These two protein chains interact to form a complex.

Residue-level contacts at the interface:
Residue Y59 in the second protein interacts with residue E1 in the first protein (closest heavy-atom distance 3.6 Å).
Residue Y7 in the second protein is in contact with residue L2 in the first protein (closest heavy-atom distance 3.5 Å).
Residue D77 in the second protein contacts residue T9 in the first protein (closest heavy-atom distance 3.3 Å).
Residue W147 in the second protein contacts residue L8 in the first protein (closest heavy-atom distance 3.4 Å).
Residue D77 in the second protein is in contact with residue L8 in the first protein (closest heavy-atom distance 4.5 Å).
Residue Y171 in the second protein is in contact with residue E1 in the first protein (closest heavy-atom distance 3.3 Å).
Residue W147 in the second protein is in contact with residue T9 in the first protein (closest heavy-atom distance 2.8 Å).
Residue H70 in the second protein interacts with residue A3 in the first protein (closest heavy-atom distance 3.4 Å).
Residue H114 in the second protein is in contact with residue G6 in the first protein (closest heavy-atom distance 5.0 Å).
Residue K66 in the second protein contacts residue L2 in the first protein (closest heavy-atom distance 3.1 Å).
Residue T73 in the second protein is in contact with residue L8 in the first protein (closest heavy-atom distance 3.8 Å).
Residue T73 in the second protein is in contact with residue I7 in the first protein (closest heavy-atom distance 4.0 Å).
Residue K66 in the second protein is in contact with residue A3 in the first protein (closest heavy-atom distance 3.5 Å).
Residue Y84 in the second protein is in contact with residue V10 in the first protein (closest heavy-atom distance 2.9 Å).
Residue Y99 in the second protein interacts with residue A3 in the first protein (closest heavy-atom distance 3.2 Å).
Residue Y123 in the second protein contacts residue V10 in the first protein (closest heavy-atom distance 4.3 Å).
Residue Y7 in the second protein interacts with residue E1 in the first protein (closest heavy-atom distance 3.4 Å).
Residue W147 in the second protein interacts with residue V10 in the first protein (closest heavy-atom distance 4.0 Å).
Residue A150 in the second protein contacts residue L8 in the first protein (closest heavy-atom distance 4.3 Å).
Residue M45 in the second protein is in contact with residue L2 in the first protein (closest heavy-atom distance 3.3 Å).
Residue R97 in the second protein is in contact with residue L8 in the first protein (closest heavy-atom distance 4.1 Å).
Residue Y99 in the second protein is in contact with residue L2 in the first protein (closest heavy-atom distance 3.2 Å).
Residue T80 in the second protein interacts with residue V10 in the first protein (closest heavy-atom distance 3.7 Å).
Residue Y159 in the second protein contacts residue I5 in the first protein (closest heavy-atom distance 4.1 Å).
Residue K146 in the second protein contacts residue T9 in the first protein (closest heavy-atom distance 2.7 Å).
Residue V76 in the second protein contacts residue T9 in the first protein (closest heavy-atom distance 4.0 Å).
Residue H70 in the second protein interacts with residue I7 in the first protein (closest heavy-atom distance 3.2 Å).
Residue Q155 in the second protein interacts with residue G6 in the first protein (closest heavy-atom distance 2.9 Å).
Residue V152 in the second protein interacts with residue G6 in the first protein (closest heavy-atom distance 3.2 Å).
Residue V152 in the second protein interacts with residue L8 in the first protein (closest heavy-atom distance 3.3 Å).
Residue V152 in the second protein contacts residue I7 in the first protein (closest heavy-atom distance 4.5 Å).
Residue A158 in the second protein is in contact with residue I5 in the first protein (closest heavy-atom distance 4.6 Å).
Residue Y159 in the second protein contacts residue E1 in the first protein (closest heavy-atom distance 2.6 Å).
Residue Y159 in the second protein interacts with residue A3 in the first protein (closest heavy-atom distance 3.4 Å).
Residue D77 in the second protein interacts with residue V10 in the first protein (closest heavy-atom distance 2.8 Å).
Residue Y159 in the second protein interacts with residue L2 in the first protein (closest heavy-atom distance 3.5 Å).
Residue H70 in the second protein is in contact with residue L2 in the first protein (closest heavy-atom distance 3.7 Å).
Residue F9 in the second protein contacts residue L2 in the first protein (closest heavy-atom distance 3.5 Å).
Residue E63 in the second protein is in contact with residue E1 in the first protein (closest heavy-atom distance 3.0 Å).
Residue T163 in the second protein is in contact with residue E1 in the first protein (closest heavy-atom distance 4.6 Å).
Residue Q155 in the second protein contacts residue I7 in the first protein (closest heavy-atom distance 4.7 Å).
Residue L81 in the second protein contacts residue V10 in the first protein (closest heavy-atom distance 3.9 Å).
Residue K146 in the second protein contacts residue L8 in the first protein (closest heavy-atom distance 3.6 Å).
Residue K66 in the second protein interacts with residue E1 in the first protein (closest heavy-atom distance 3.5 Å).
Residue T143 in the second protein is in contact with residue T9 in the first protein (closest heavy-atom distance 4.8 Å).
Residue W167 in the second protein is in contact with residue E1 in the first protein (closest heavy-atom distance 3.2 Å).
Residue V67 in the second protein interacts with residue L2 in the first protein (closest heavy-atom distance 3.6 Å).
Residue T143 in the second protein interacts with residue V10 in the first protein (closest heavy-atom distance 2.5 Å).
Residue R97 in the second protein contacts residue I7 in the first protein (closest heavy-atom distance 3.5 Å).
Residue M5 in the second protein is in contact with residue E1 in the first protein (closest heavy-atom distance 3.7 Å).
Residue L156 in the second protein contacts residue I5 in the first protein (closest heavy-atom distance 4.8 Å).
Residue E63 in the second protein interacts with residue L2 in the first protein (closest heavy-atom distance 3.1 Å).
Residue Y99 in the second protein is in contact with residue I7 in the first protein (closest heavy-atom distance 3.4 Å).
Residue K66 in the second protein interacts with residue G4 in the first protein (closest heavy-atom distance 3.7 Å).
Residue H114 in the second protein interacts with residue I7 in the first protein (closest heavy-atom distance 4.7 Å).
Residue K146 in the second protein is in contact with residue V10 in the first protein (closest heavy-atom distance 3.6 Å).
Residue T73 in the second protein is in contact with residue T9 in the first protein (closest heavy-atom distance 4.1 Å).
Residue Y116 in the second protein contacts residue V10 in the first protein (closest heavy-atom distance 3.6 Å).
Residue L156 in the second protein contacts residue G6 in the first protein (closest heavy-atom distance 3.4 Å).
Residue Q155 in the second protein interacts with residue I5 in the first protein (closest heavy-atom distance 3.1 Å).

Sequence of the second protein:
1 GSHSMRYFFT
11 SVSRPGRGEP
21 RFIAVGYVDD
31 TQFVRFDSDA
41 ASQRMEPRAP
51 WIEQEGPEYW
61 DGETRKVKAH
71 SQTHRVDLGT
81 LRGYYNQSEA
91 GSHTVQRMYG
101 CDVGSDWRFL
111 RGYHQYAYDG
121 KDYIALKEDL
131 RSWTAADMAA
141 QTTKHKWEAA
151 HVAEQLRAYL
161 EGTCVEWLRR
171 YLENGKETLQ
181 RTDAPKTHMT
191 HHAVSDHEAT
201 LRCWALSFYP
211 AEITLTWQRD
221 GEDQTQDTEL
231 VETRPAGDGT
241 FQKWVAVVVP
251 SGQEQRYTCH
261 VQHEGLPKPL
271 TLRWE

Sequence of the first protein:
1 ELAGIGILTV